Sequence of protein 2:
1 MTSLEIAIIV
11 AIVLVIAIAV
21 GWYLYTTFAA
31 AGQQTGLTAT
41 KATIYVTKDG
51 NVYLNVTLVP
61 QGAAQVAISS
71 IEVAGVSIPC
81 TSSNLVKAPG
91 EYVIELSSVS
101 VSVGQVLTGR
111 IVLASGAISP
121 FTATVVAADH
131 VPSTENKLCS

Sequence of protein 1:
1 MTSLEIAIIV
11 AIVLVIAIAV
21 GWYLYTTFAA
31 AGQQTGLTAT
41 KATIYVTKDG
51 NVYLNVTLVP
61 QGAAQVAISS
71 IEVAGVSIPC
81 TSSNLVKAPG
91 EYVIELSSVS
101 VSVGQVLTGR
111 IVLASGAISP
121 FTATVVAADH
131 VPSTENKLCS

The following describes two proteins that form a bound complex.

Interface contacts:
Residue A63 in protein 2 contacts residue R110 in protein 1 (closest heavy-atom distance 4.2 Å).
Residue Q61 in protein 2 is in contact with residue T108 in protein 1 (closest heavy-atom distance 3.5 Å).
Residue L4 in protein 2 is in contact with residue I16 in protein 1 (closest heavy-atom distance 4.1 Å).
Residue F28 in protein 2 contacts residue I118 in protein 1 (closest heavy-atom distance 3.4 Å).
Residue V59 in protein 2 is in contact with residue L107 in protein 1 (closest heavy-atom distance 3.6 Å).
Residue A29 in protein 2 contacts residue G116 in protein 1 (closest heavy-atom distance 3.8 Å).
Residue Y25 in protein 2 is in contact with residue S115 in protein 1 (closest heavy-atom distance 4.5 Å).
Residue Q61 in protein 2 contacts residue L107 in protein 1 (closest heavy-atom distance 4.8 Å).
Residue L14 in protein 2 contacts residue Y23 in protein 1 (closest heavy-atom distance 3.5 Å).
Residue Q65 in protein 2 is in contact with residue V76 in protein 1 (closest heavy-atom distance 4.6 Å).
Residue T40 in protein 2 interacts with residue Q105 in protein 1 (closest heavy-atom distance 4.3 Å).
Residue A63 in protein 2 interacts with residue T108 in protein 1 (closest heavy-atom distance 4.4 Å).
Residue G62 in protein 2 interacts with residue A74 in protein 1 (closest heavy-atom distance 3.4 Å).
Residue Y25 in protein 2 is in contact with residue A117 in protein 1 (closest heavy-atom distance 3.8 Å).
Residue A29 in protein 2 interacts with residue I118 in protein 1 (closest heavy-atom distance 3.6 Å).
Residue Q65 in protein 2 is in contact with residue G75 in protein 1 (closest heavy-atom distance 2.4 Å).
Residue A88 in protein 2 interacts with residue V76 in protein 1 (closest heavy-atom distance 3.8 Å).
Residue V10 in protein 2 interacts with residue L24 in protein 1 (closest heavy-atom distance 3.8 Å).
Residue G90 in protein 2 is in contact with residue S100 in protein 1 (closest heavy-atom distance 4.7 Å).
Residue G62 in protein 2 interacts with residue V73 in protein 1 (closest heavy-atom distance 4.5 Å).
Residue Y25 in protein 2 is in contact with residue Q34 in protein 1 (closest heavy-atom distance 4.0 Å).
Residue A63 in protein 2 is in contact with residue A74 in protein 1 (closest heavy-atom distance 4.8 Å).
Residue W22 in protein 2 contacts residue Q34 in protein 1 (closest heavy-atom distance 4.1 Å).
Residue P89 in protein 2 is in contact with residue V99 in protein 1 (closest heavy-atom distance 4.5 Å).
Residue K87 in protein 2 contacts residue V76 in protein 1 (closest heavy-atom distance 4.0 Å).
Residue V59 in protein 2 interacts with residue Q105 in protein 1 (closest heavy-atom distance 3.8 Å).
Residue Y25 in protein 2 contacts residue T35 in protein 1 (closest heavy-atom distance 3.5 Å).
Residue G32 in protein 2 interacts with residue R110 in protein 1 (closest heavy-atom distance 3.5 Å).
Residue S3 in protein 2 is in contact with residue A17 in protein 1 (closest heavy-atom distance 3.8 Å).
Residue Q33 in protein 2 contacts residue R110 in protein 1 (closest heavy-atom distance 3.0 Å).
Residue A88 in protein 2 interacts with residue A74 in protein 1 (closest heavy-atom distance 4.5 Å).
Residue V59 in protein 2 contacts residue V106 in protein 1 (closest heavy-atom distance 4.4 Å).
Residue A63 in protein 2 interacts with residue V73 in protein 1 (closest heavy-atom distance 4.8 Å).
Residue F28 in protein 2 interacts with residue P120 in protein 1 (closest heavy-atom distance 4.6 Å).
Residue I6 in protein 2 contacts residue V20 in protein 1 (closest heavy-atom distance 3.7 Å).
Residue P89 in protein 2 contacts residue S100 in protein 1 (closest heavy-atom distance 3.4 Å).
Residue G32 in protein 2 contacts residue I118 in protein 1 (closest heavy-atom distance 3.9 Å).
Residue Q33 in protein 2 contacts residue E72 in protein 1 (closest heavy-atom distance 4.5 Å).
Residue P89 in protein 2 is in contact with residue A74 in protein 1 (closest heavy-atom distance 3.6 Å).
Residue V10 in protein 2 is in contact with residue Y23 in protein 1 (closest heavy-atom distance 3.6 Å).
Residue P89 in protein 2 interacts with residue L107 in protein 1 (closest heavy-atom distance 4.7 Å).
Residue Y25 in protein 2 contacts residue G116 in protein 1 (closest heavy-atom distance 4.5 Å).
Residue Q61 in protein 2 contacts residue V106 in protein 1 (closest heavy-atom distance 2.7 Å).
Residue P60 in protein 2 interacts with residue A74 in protein 1 (closest heavy-atom distance 3.7 Å).
Residue G62 in protein 2 contacts residue G75 in protein 1 (closest heavy-atom distance 3.6 Å).
Residue P89 in protein 2 interacts with residue V76 in protein 1 (closest heavy-atom distance 4.7 Å).
Residue A7 in protein 2 contacts residue V20 in protein 1 (closest heavy-atom distance 4.1 Å).
Residue W22 in protein 2 is in contact with residue S115 in protein 1 (closest heavy-atom distance 3.0 Å).
Residue A63 in protein 2 interacts with residue G75 in protein 1 (closest heavy-atom distance 4.0 Å).
Residue K87 in protein 2 interacts with residue G75 in protein 1 (closest heavy-atom distance 4.0 Å).
Residue G62 in protein 2 interacts with residue T108 in protein 1 (closest heavy-atom distance 2.9 Å).
Residue W22 in protein 2 interacts with residue G116 in protein 1 (closest heavy-atom distance 4.6 Å).
Residue S3 in protein 2 contacts residue V20 in protein 1 (closest heavy-atom distance 4.0 Å).
Residue A63 in protein 2 interacts with residue E72 in protein 1 (closest heavy-atom distance 3.6 Å).
Residue L14 in protein 2 interacts with residue T27 in protein 1 (closest heavy-atom distance 3.6 Å).
Residue A64 in protein 2 contacts residue G75 in protein 1 (closest heavy-atom distance 3.4 Å).
Residue A29 in protein 2 contacts residue R110 in protein 1 (closest heavy-atom distance 3.3 Å).
Residue K87 in protein 2 is in contact with residue A74 in protein 1 (closest heavy-atom distance 4.7 Å).
Residue S3 in protein 2 is in contact with residue I16 in protein 1 (closest heavy-atom distance 3.7 Å).
Residue T57 in protein 2 interacts with residue Q105 in protein 1 (closest heavy-atom distance 4.7 Å).